Sequence of chain A:
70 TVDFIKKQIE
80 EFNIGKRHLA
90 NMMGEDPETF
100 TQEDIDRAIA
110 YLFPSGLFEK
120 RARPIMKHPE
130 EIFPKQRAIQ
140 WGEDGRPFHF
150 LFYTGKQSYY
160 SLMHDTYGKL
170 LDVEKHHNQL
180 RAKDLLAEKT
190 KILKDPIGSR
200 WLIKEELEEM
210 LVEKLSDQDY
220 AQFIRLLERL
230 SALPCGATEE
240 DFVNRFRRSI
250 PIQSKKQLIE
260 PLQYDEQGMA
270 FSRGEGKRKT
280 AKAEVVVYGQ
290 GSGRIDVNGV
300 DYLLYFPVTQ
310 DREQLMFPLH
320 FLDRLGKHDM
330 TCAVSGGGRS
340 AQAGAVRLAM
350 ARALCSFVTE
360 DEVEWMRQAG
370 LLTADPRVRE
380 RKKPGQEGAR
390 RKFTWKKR

Interface contacts:
Residue K174 in chain A contacts residue K137 in chain B (closest heavy-atom distance 4.2 Å).
Residue E173 in chain A is in contact with residue I108 in chain B (closest heavy-atom distance 5.0 Å).
Residue R180 in chain A contacts residue Q136 in chain B (closest heavy-atom distance 2.9 Å).
Residue E173 in chain A is in contact with residue K137 in chain B (closest heavy-atom distance 4.2 Å).
Residue N177 in chain A contacts residue K137 in chain B (closest heavy-atom distance 3.4 Å).
Residue N177 in chain A interacts with residue Q136 in chain B (closest heavy-atom distance 4.5 Å).
Residue E173 in chain A is in contact with residue H107 in chain B (closest heavy-atom distance 4.0 Å).

Sequence of chain B:
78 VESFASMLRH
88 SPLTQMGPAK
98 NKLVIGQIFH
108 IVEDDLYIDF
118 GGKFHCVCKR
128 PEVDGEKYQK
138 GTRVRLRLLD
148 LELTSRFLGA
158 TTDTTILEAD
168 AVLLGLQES

These two protein chains interact to form a complex.